These two protein chains interact to form a complex.

Sequence of the second protein:
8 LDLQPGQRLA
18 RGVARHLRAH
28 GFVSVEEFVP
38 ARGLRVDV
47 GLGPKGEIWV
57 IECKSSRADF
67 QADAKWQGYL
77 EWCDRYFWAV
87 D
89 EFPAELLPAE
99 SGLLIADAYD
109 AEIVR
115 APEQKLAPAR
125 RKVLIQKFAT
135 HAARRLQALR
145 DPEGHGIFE

Contacts between the two chains:
Residue V30 in the second protein contacts residue R138 in the first protein (closest heavy-atom distance 3.8 Å).
Residue R139 in the second protein interacts with residue L140 in the first protein (closest heavy-atom distance 3.7 Å).
Residue A137 in the second protein interacts with residue F132 in the first protein (closest heavy-atom distance 3.8 Å).
Residue L48 in the second protein contacts residue Q130 in the first protein (closest heavy-atom distance 3.9 Å).
Residue Q141 in the second protein contacts residue R22 in the first protein (closest heavy-atom distance 4.0 Å).
Residue L140 in the second protein contacts residue R139 in the first protein (closest heavy-atom distance 3.7 Å).
Residue Q130 in the second protein interacts with residue P50 in the first protein (closest heavy-atom distance 3.8 Å).
Residue A133 in the second protein contacts residue F132 in the first protein (closest heavy-atom distance 4.0 Å).
Residue L140 in the second protein interacts with residue L143 in the first protein (closest heavy-atom distance 3.8 Å).
Residue D145 in the second protein contacts residue R22 in the first protein (closest heavy-atom distance 2.7 Å).
Residue V30 in the second protein contacts residue T134 in the first protein (closest heavy-atom distance 3.8 Å).
Residue L140 in the second protein is in contact with residue A136 in the first protein (closest heavy-atom distance 3.6 Å).
Residue I129 in the second protein interacts with residue I129 in the first protein (closest heavy-atom distance 3.9 Å).
Residue R22 in the second protein contacts residue G148 in the first protein (closest heavy-atom distance 3.5 Å).
Residue A133 in the second protein is in contact with residue A133 in the first protein (closest heavy-atom distance 4.1 Å).
Residue F132 in the second protein is in contact with residue A137 in the first protein (closest heavy-atom distance 3.8 Å).
Residue S31 in the second protein interacts with residue A137 in the first protein (closest heavy-atom distance 3.7 Å).
Residue D145 in the second protein interacts with residue R18 in the first protein (closest heavy-atom distance 3.3 Å).
Residue I129 in the second protein contacts residue Q130 in the first protein (closest heavy-atom distance 3.9 Å).
Residue K126 in the second protein interacts with residue K126 in the first protein (closest heavy-atom distance 3.1 Å).
Residue R144 in the second protein contacts residue E33 in the first protein (closest heavy-atom distance 2.7 Å).
Residue A136 in the second protein interacts with residue L140 in the first protein (closest heavy-atom distance 3.6 Å).
Residue F132 in the second protein is in contact with residue A133 in the first protein (closest heavy-atom distance 4.0 Å).
Residue L143 in the second protein is in contact with residue R144 in the first protein (closest heavy-atom distance 3.5 Å).
Residue V30 in the second protein contacts residue A137 in the first protein (closest heavy-atom distance 3.6 Å).
Residue G52 in the second protein contacts residue Q130 in the first protein (closest heavy-atom distance 3.4 Å).
Residue L143 in the second protein contacts residue L140 in the first protein (closest heavy-atom distance 3.8 Å).
Residue G148 in the second protein contacts residue R22 in the first protein (closest heavy-atom distance 3.5 Å).
Residue A133 in the second protein is in contact with residue L48 in the first protein (closest heavy-atom distance 3.6 Å).
Residue Q130 in the second protein is in contact with residue I129 in the first protein (closest heavy-atom distance 3.9 Å).
Residue T134 in the second protein contacts residue V30 in the first protein (closest heavy-atom distance 3.8 Å).
Residue A136 in the second protein contacts residue A136 in the first protein (closest heavy-atom distance 3.8 Å).
Residue R25 in the second protein is in contact with residue A142 in the first protein (closest heavy-atom distance 3.8 Å).
Residue E33 in the second protein interacts with residue R144 in the first protein (closest heavy-atom distance 2.7 Å).
Residue R18 in the second protein is in contact with residue D145 in the first protein (closest heavy-atom distance 3.3 Å).
Residue Q130 in the second protein contacts residue L48 in the first protein (closest heavy-atom distance 3.9 Å).
Residue R144 in the second protein is in contact with residue L143 in the first protein (closest heavy-atom distance 3.5 Å).
Residue R22 in the second protein contacts residue Q141 in the first protein (closest heavy-atom distance 4.0 Å).
Residue Q141 in the second protein is in contact with residue R25 in the first protein (closest heavy-atom distance 2.9 Å).
Residue L140 in the second protein contacts residue L140 in the first protein (closest heavy-atom distance 4.0 Å).
Residue R25 in the second protein contacts residue E153 in the first protein (closest heavy-atom distance 2.6 Å).
Residue R22 in the second protein interacts with residue D145 in the first protein (closest heavy-atom distance 2.7 Å).
Residue A136 in the second protein is in contact with residue A137 in the first protein (closest heavy-atom distance 3.9 Å).
Residue L48 in the second protein interacts with residue A133 in the first protein (closest heavy-atom distance 3.6 Å).
Residue R138 in the second protein interacts with residue V30 in the first protein (closest heavy-atom distance 3.8 Å).
Residue R138 in the second protein is in contact with residue R25 in the first protein (closest heavy-atom distance 2.8 Å).
Residue H149 in the second protein contacts residue R25 in the first protein (closest heavy-atom distance 3.4 Å).
Residue Q130 in the second protein contacts residue G49 in the first protein (closest heavy-atom distance 2.9 Å).
Residue R25 in the second protein contacts residue R138 in the first protein (closest heavy-atom distance 2.8 Å).
Residue P50 in the second protein is in contact with residue Q130 in the first protein (closest heavy-atom distance 3.8 Å).
Residue E153 in the second protein is in contact with residue R25 in the first protein (closest heavy-atom distance 2.6 Å).
Residue L143 in the second protein interacts with residue L143 in the first protein (closest heavy-atom distance 4.0 Å).
Residue G49 in the second protein is in contact with residue Q130 in the first protein (closest heavy-atom distance 2.9 Å).
Residue Q130 in the second protein contacts residue G52 in the first protein (closest heavy-atom distance 3.4 Å).
Residue A137 in the second protein interacts with residue A136 in the first protein (closest heavy-atom distance 3.9 Å).
Residue A137 in the second protein interacts with residue S31 in the first protein (closest heavy-atom distance 3.7 Å).
Residue R25 in the second protein interacts with residue Q141 in the first protein (closest heavy-atom distance 2.9 Å).
Residue A137 in the second protein contacts residue V30 in the first protein (closest heavy-atom distance 3.6 Å).
Residue A142 in the second protein is in contact with residue R25 in the first protein (closest heavy-atom distance 3.8 Å).
Residue R25 in the second protein contacts residue H149 in the first protein (closest heavy-atom distance 3.4 Å).

Sequence of the first protein:
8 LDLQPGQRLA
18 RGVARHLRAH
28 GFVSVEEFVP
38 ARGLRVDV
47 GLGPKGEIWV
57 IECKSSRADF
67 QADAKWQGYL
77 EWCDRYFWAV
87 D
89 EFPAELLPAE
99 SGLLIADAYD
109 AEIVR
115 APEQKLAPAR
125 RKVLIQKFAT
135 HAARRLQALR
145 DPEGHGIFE